Sequence of chain A:
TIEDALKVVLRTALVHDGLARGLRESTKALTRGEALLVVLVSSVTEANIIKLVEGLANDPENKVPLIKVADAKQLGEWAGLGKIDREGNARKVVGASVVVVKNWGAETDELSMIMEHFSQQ

Sequence of chain B:
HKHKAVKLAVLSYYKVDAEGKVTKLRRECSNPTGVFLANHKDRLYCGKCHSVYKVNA

This data describes a binding interaction between two proteins.

Contacts between the two chains:
Residue L23 in chain A contacts residue A9 in chain B (closest heavy-atom distance 4.2 Å).
Residue K28 in chain A is in contact with residue V35 in chain B (closest heavy-atom distance 3.4 Å).
Residue T27 in chain A contacts residue V10 in chain B (closest heavy-atom distance 4.9 Å).
Residue L23 in chain A is in contact with residue L8 in chain B (closest heavy-atom distance 3.8 Å).
Residue K28 in chain A contacts residue T33 in chain B (closest heavy-atom distance 4.8 Å).